Residue-level contacts at the interface:
Residue R126 in chain B interacts with residue W110 in chain A (closest heavy-atom distance 3.0 Å).
Residue I59 in chain B interacts with residue I105 in chain A (closest heavy-atom distance 3.7 Å).
Residue E122 in chain B interacts with residue Y103 in chain A (closest heavy-atom distance 4.8 Å).
Residue N62 in chain B is in contact with residue N108 in chain A (closest heavy-atom distance 4.2 Å).
Residue P121 in chain B is in contact with residue Y103 in chain A (closest heavy-atom distance 4.4 Å).
Residue R126 in chain B interacts with residue C111 in chain A (closest heavy-atom distance 4.8 Å).
Residue N62 in chain B is in contact with residue Y103 in chain A (closest heavy-atom distance 4.2 Å).
Residue L52 in chain B contacts residue F114 in chain A (closest heavy-atom distance 4.9 Å).
Residue I59 in chain B contacts residue G104 in chain A (closest heavy-atom distance 3.5 Å).
Residue S58 in chain B is in contact with residue N108 in chain A (closest heavy-atom distance 3.5 Å).
Residue A66 in chain B interacts with residue Y103 in chain A (closest heavy-atom distance 3.3 Å).
Residue W83 in chain B is in contact with residue H88 in chain A (closest heavy-atom distance 4.3 Å).
Residue I63 in chain B contacts residue S100 in chain A (closest heavy-atom distance 3.5 Å).
Residue N55 in chain B contacts residue V112 in chain A (closest heavy-atom distance 3.5 Å).
Residue N62 in chain B interacts with residue S107 in chain A (closest heavy-atom distance 3.3 Å).
Residue N62 in chain B is in contact with residue G104 in chain A (closest heavy-atom distance 4.5 Å).
Residue I63 in chain B contacts residue L101 in chain A (closest heavy-atom distance 4.3 Å).
Residue M124 in chain B interacts with residue Y103 in chain A (closest heavy-atom distance 3.6 Å).
Residue W56 in chain B is in contact with residue I105 in chain A (closest heavy-atom distance 4.5 Å).
Residue N55 in chain B contacts residue F114 in chain A (closest heavy-atom distance 4.7 Å).
Residue W56 in chain B contacts residue L101 in chain A (closest heavy-atom distance 4.8 Å).
Residue I63 in chain B interacts with residue Y103 in chain A (closest heavy-atom distance 4.6 Å).
Residue N55 in chain B is in contact with residue N108 in chain A (closest heavy-atom distance 3.1 Å).
Residue I59 in chain B contacts residue N108 in chain A (closest heavy-atom distance 3.6 Å).
Residue I59 in chain B is in contact with residue L101 in chain A (closest heavy-atom distance 4.6 Å).
Residue I63 in chain B interacts with residue G104 in chain A (closest heavy-atom distance 3.5 Å).

The following describes two proteins that form a bound complex.

Sequence of chain A:
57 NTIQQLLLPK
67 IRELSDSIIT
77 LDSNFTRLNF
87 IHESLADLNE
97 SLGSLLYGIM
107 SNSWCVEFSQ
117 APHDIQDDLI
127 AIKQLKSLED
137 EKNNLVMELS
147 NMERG

Sequence of chain B:
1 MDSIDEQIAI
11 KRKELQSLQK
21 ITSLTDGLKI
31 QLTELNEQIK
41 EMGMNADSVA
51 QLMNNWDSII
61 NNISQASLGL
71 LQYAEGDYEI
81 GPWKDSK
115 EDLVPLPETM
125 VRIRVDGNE